Sequence of the second protein:
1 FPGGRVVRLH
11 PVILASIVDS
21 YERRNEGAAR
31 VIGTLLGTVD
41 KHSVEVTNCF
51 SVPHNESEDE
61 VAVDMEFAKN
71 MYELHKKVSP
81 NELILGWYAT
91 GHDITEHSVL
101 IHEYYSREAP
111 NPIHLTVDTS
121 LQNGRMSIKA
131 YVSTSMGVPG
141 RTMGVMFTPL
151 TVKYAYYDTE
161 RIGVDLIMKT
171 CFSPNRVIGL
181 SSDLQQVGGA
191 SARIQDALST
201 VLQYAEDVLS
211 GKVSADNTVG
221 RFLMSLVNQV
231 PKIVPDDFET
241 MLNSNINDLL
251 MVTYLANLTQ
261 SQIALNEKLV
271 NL

Contacts between the two chains:
Residue E535 in the first protein interacts with residue F222 in the second protein (closest heavy-atom distance 3.9 Å).
Residue R562 in the first protein contacts residue L121 in the second protein (closest heavy-atom distance 3.7 Å).
Residue E535 in the first protein is in contact with residue Q195 in the second protein (closest heavy-atom distance 3.3 Å).
Residue I519 in the first protein interacts with residue K232 in the second protein (closest heavy-atom distance 4.2 Å).
Residue H565 in the first protein interacts with residue E22 in the second protein (closest heavy-atom distance 3.2 Å).
Residue I519 in the first protein is in contact with residue Q229 in the second protein (closest heavy-atom distance 4.1 Å).
Residue A533 in the first protein is in contact with residue S191 in the second protein (closest heavy-atom distance 3.9 Å).
Residue A540 in the first protein is in contact with residue L198 in the second protein (closest heavy-atom distance 3.9 Å).
Residue H541 in the first protein interacts with residue L198 in the second protein (closest heavy-atom distance 4.0 Å).
Residue P539 in the first protein interacts with residue L198 in the second protein (closest heavy-atom distance 3.5 Å).
Residue L569 in the first protein contacts residue A28 in the second protein (closest heavy-atom distance 4.0 Å).
Residue T555 in the first protein interacts with residue L121 in the second protein (closest heavy-atom distance 3.8 Å).
Residue E535 in the first protein interacts with residue L198 in the second protein (closest heavy-atom distance 3.5 Å).
Residue K532 in the first protein is in contact with residue Q195 in the second protein (closest heavy-atom distance 3.5 Å).
Residue D496 in the first protein contacts residue K232 in the second protein (closest heavy-atom distance 4.1 Å).
Residue S528 in the first protein is in contact with residue G188 in the second protein (closest heavy-atom distance 3.9 Å).
Residue I542 in the first protein contacts residue A197 in the second protein (closest heavy-atom distance 3.6 Å).
Residue L558 in the first protein is in contact with residue L121 in the second protein (closest heavy-atom distance 3.7 Å).
Residue E535 in the first protein contacts residue L223 in the second protein (closest heavy-atom distance 3.1 Å).
Residue S527 in the first protein is in contact with residue V230 in the second protein (closest heavy-atom distance 3.7 Å).
Residue E535 in the first protein is in contact with residue V219 in the second protein (closest heavy-atom distance 3.5 Å).
Residue E576 in the first protein interacts with residue N25 in the second protein (closest heavy-atom distance 4.2 Å).
Residue P539 in the first protein is in contact with residue V219 in the second protein (closest heavy-atom distance 3.9 Å).
Residue I519 in the first protein interacts with residue F238 in the second protein (closest heavy-atom distance 4.0 Å).
Residue A531 in the first protein is in contact with residue L226 in the second protein (closest heavy-atom distance 3.4 Å).
Residue Q551 in the first protein is in contact with residue N123 in the second protein (closest heavy-atom distance 3.2 Å).
Residue I568 in the first protein is in contact with residue E22 in the second protein (closest heavy-atom distance 3.8 Å).
Residue I542 in the first protein contacts residue L198 in the second protein (closest heavy-atom distance 3.7 Å).
Residue M526 in the first protein contacts residue L184 in the second protein (closest heavy-atom distance 3.7 Å).
Residue V529 in the first protein contacts residue G188 in the second protein (closest heavy-atom distance 3.7 Å).
Residue K532 in the first protein contacts residue A192 in the second protein (closest heavy-atom distance 3.7 Å).
Residue P539 in the first protein is in contact with residue F222 in the second protein (closest heavy-atom distance 4.0 Å).
Residue V536 in the first protein interacts with residue I194 in the second protein (closest heavy-atom distance 3.6 Å).
Residue L569 in the first protein interacts with residue G27 in the second protein (closest heavy-atom distance 3.7 Å).
Residue I568 in the first protein contacts residue R24 in the second protein (closest heavy-atom distance 3.5 Å).
Residue L497 in the first protein is in contact with residue M241 in the second protein (closest heavy-atom distance 3.5 Å).
Residue K559 in the first protein interacts with residue L121 in the second protein (closest heavy-atom distance 3.8 Å).
Residue E576 in the first protein interacts with residue R24 in the second protein (closest heavy-atom distance 3.2 Å).
Residue T524 in the first protein is in contact with residue V230 in the second protein (closest heavy-atom distance 3.5 Å).
Residue E576 in the first protein contacts residue R23 in the second protein (closest heavy-atom distance 3.3 Å).
Residue D496 in the first protein interacts with residue M241 in the second protein (closest heavy-atom distance 4.0 Å).
Residue T555 in the first protein contacts residue N123 in the second protein (closest heavy-atom distance 3.1 Å).
Residue V529 in the first protein contacts residue S191 in the second protein (closest heavy-atom distance 3.2 Å).
Residue L569 in the first protein is in contact with residue R24 in the second protein (closest heavy-atom distance 3.6 Å).
Residue I542 in the first protein contacts residue V201 in the second protein (closest heavy-atom distance 3.8 Å).
Residue L558 in the first protein is in contact with residue S120 in the second protein (closest heavy-atom distance 3.5 Å).
Residue R572 in the first protein contacts residue R23 in the second protein (closest heavy-atom distance 3.7 Å).
Residue K532 in the first protein is in contact with residue L226 in the second protein (closest heavy-atom distance 4.0 Å).
Residue H550 in the first protein is in contact with residue F172 in the second protein (closest heavy-atom distance 3.6 Å).
Residue R562 in the first protein contacts residue T119 in the second protein (closest heavy-atom distance 3.4 Å).
Residue V529 in the first protein contacts residue L184 in the second protein (closest heavy-atom distance 3.4 Å).
Residue N521 in the first protein contacts residue L249 in the second protein (closest heavy-atom distance 3.6 Å).
Residue K532 in the first protein contacts residue V230 in the second protein (closest heavy-atom distance 4.0 Å).
Residue A531 in the first protein interacts with residue Q229 in the second protein (closest heavy-atom distance 3.8 Å).
Residue L558 in the first protein contacts residue T119 in the second protein (closest heavy-atom distance 3.7 Å).
Residue E517 in the first protein interacts with residue K232 in the second protein (closest heavy-atom distance 3.2 Å).
Residue V536 in the first protein contacts residue Q195 in the second protein (closest heavy-atom distance 3.6 Å).
Residue R572 in the first protein is in contact with residue E22 in the second protein (closest heavy-atom distance 3.4 Å).
Residue V536 in the first protein interacts with residue L198 in the second protein (closest heavy-atom distance 3.9 Å).
Residue R562 in the first protein is in contact with residue Y21 in the second protein (closest heavy-atom distance 3.7 Å).

Sequence of the first protein:
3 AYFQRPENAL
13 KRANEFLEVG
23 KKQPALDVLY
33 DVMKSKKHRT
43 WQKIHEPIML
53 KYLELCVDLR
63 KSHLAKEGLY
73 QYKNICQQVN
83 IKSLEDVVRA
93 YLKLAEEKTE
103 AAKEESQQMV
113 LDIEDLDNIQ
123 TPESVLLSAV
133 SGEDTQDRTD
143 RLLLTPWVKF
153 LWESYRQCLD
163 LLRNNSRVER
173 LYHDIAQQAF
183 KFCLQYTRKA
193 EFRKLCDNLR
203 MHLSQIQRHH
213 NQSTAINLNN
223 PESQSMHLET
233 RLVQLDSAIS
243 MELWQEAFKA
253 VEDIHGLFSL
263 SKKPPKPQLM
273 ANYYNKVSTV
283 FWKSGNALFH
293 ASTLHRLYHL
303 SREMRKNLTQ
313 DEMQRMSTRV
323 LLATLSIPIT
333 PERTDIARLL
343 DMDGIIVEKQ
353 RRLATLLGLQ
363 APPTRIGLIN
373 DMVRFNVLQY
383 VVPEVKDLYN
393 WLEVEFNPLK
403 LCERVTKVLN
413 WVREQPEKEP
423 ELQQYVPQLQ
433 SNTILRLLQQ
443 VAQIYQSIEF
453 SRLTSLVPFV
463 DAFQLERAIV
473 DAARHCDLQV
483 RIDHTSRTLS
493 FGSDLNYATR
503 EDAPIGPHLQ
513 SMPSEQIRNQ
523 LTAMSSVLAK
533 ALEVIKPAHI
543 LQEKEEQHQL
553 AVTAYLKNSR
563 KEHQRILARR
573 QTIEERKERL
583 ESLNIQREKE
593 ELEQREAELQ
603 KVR

These two protein chains interact to form a complex.